Interface contacts:
Residue R193 in chain A is in contact with residue E50 in chain B (closest heavy-atom distance 3.3 Å).
Residue F26 in chain A is in contact with residue G118 in chain B (closest heavy-atom distance 3.4 Å).
Residue H69 in chain A interacts with residue L167 in chain B (closest heavy-atom distance 3.2 Å).
Residue N82 in chain A is in contact with residue D117 in chain B (closest heavy-atom distance 3.0 Å).
Residue Q91 in chain A contacts residue F110 in chain B (closest heavy-atom distance 3.3 Å).
Residue Q194 in chain A is in contact with residue Y51 in chain B (closest heavy-atom distance 3.1 Å).
Residue E197 in chain A contacts residue Q45 in chain B (closest heavy-atom distance 3.3 Å).
Residue K192 in chain A contacts residue Q45 in chain B (closest heavy-atom distance 3.1 Å).
Residue H86 in chain A interacts with residue H121 in chain B (closest heavy-atom distance 2.8 Å).
Residue D195 in chain A interacts with residue Y51 in chain B (closest heavy-atom distance 2.5 Å).
Residue K144 in chain A contacts residue D149 in chain B (closest heavy-atom distance 2.6 Å).
Residue Y81 in chain A interacts with residue L43 in chain B (closest heavy-atom distance 3.4 Å).
Residue K144 in chain A interacts with residue R153 in chain B (closest heavy-atom distance 3.4 Å).
Residue R204 in chain A contacts residue E77 in chain B (closest heavy-atom distance 3.0 Å).
Residue E185 in chain A is in contact with residue K177 in chain B (closest heavy-atom distance 3.3 Å).
Residue R204 in chain A is in contact with residue M78 in chain B (closest heavy-atom distance 3.1 Å).
Residue Y81 in chain A interacts with residue I39 in chain B (closest heavy-atom distance 3.2 Å).
Residue N76 in chain A interacts with residue F158 in chain B (closest heavy-atom distance 3.3 Å).
Residue D195 in chain A contacts residue N73 in chain B (closest heavy-atom distance 3.4 Å).
Residue R204 in chain A contacts residue E35 in chain B (closest heavy-atom distance 2.8 Å).
Residue G80 in chain A contacts residue Q40 in chain B (closest heavy-atom distance 3.4 Å).
Residue R143 in chain A contacts residue C108 in chain B (closest heavy-atom distance 3.4 Å).
Residue A85 in chain A is in contact with residue Y120 in chain B (closest heavy-atom distance 2.9 Å).
Residue R204 in chain A contacts residue F79 in chain B (closest heavy-atom distance 3.3 Å).
Residue V147 in chain A contacts residue D123 in chain B (closest heavy-atom distance 3.2 Å).
Residue V200 in chain A interacts with residue M78 in chain B (closest heavy-atom distance 3.4 Å).
Residue F26 in chain A contacts residue D117 in chain B (closest heavy-atom distance 2.9 Å).
Residue C25 in chain A interacts with residue D117 in chain B (closest heavy-atom distance 3.4 Å).
Residue N73 in chain A contacts residue N164 in chain B (closest heavy-atom distance 3.3 Å).
Residue V147 in chain A contacts residue V124 in chain B (closest heavy-atom distance 3.4 Å).
Residue W84 in chain A interacts with residue H121 in chain B (closest heavy-atom distance 3.4 Å).
Residue A203 in chain A is in contact with residue E35 in chain B (closest heavy-atom distance 3.4 Å).
Residue H86 in chain A is in contact with residue S157 in chain B (closest heavy-atom distance 3.4 Å).
Residue V186 in chain A interacts with residue S174 in chain B (closest heavy-atom distance 2.6 Å).
Residue H69 in chain A interacts with residue N164 in chain B (closest heavy-atom distance 3.1 Å).
Residue E185 in chain A is in contact with residue R173 in chain B (closest heavy-atom distance 3.2 Å).
Residue F26 in chain A interacts with residue S119 in chain B (closest heavy-atom distance 3.4 Å).
Residue I72 in chain A interacts with residue S157 in chain B (closest heavy-atom distance 3.3 Å).
Residue L184 in chain A interacts with residue D170 in chain B (closest heavy-atom distance 3.1 Å).
Residue H69 in chain A interacts with residue D168 in chain B (closest heavy-atom distance 3.4 Å).
Residue N76 in chain A interacts with residue S157 in chain B (closest heavy-atom distance 2.9 Å).
Residue Y81 in chain A is in contact with residue Y31 in chain B (closest heavy-atom distance 3.2 Å).
Residue L24 in chain A interacts with residue Q30 in chain B (closest heavy-atom distance 3.2 Å).
Residue V186 in chain A is in contact with residue R46 in chain B (closest heavy-atom distance 3.4 Å).
Residue K135 in chain A contacts residue D97 in chain B (closest heavy-atom distance 2.8 Å).
Residue N73 in chain A is in contact with residue N160 in chain B (closest heavy-atom distance 3.0 Å).
Residue H86 in chain A contacts residue E122 in chain B (closest heavy-atom distance 3.0 Å).
Residue K192 in chain A is in contact with residue R46 in chain B (closest heavy-atom distance 3.0 Å).
Residue L184 in chain A is in contact with residue R173 in chain B (closest heavy-atom distance 2.8 Å).
Residue C25 in chain A interacts with residue G27 in chain B (closest heavy-atom distance 3.4 Å).
Residue P183 in chain A is in contact with residue D170 in chain B (closest heavy-atom distance 3.4 Å).
Residue K192 in chain A is in contact with residue Y51 in chain B (closest heavy-atom distance 3.4 Å).
Residue I88 in chain A interacts with residue E122 in chain B (closest heavy-atom distance 2.9 Å).
Residue E77 in chain A contacts residue R44 in chain B (closest heavy-atom distance 2.4 Å).
Residue K192 in chain A is in contact with residue G48 in chain B (closest heavy-atom distance 2.6 Å).
Residue P183 in chain A interacts with residue R173 in chain B (closest heavy-atom distance 3.3 Å).
Residue H86 in chain A contacts residue Y120 in chain B (closest heavy-atom distance 3.1 Å).
Residue N76 in chain A is in contact with residue Q40 in chain B (closest heavy-atom distance 2.9 Å).
Residue R143 in chain A is in contact with residue D94 in chain B (closest heavy-atom distance 2.6 Å).
Residue S134 in chain A is in contact with residue E130 in chain B (closest heavy-atom distance 3.0 Å).

Sequence of chain B:
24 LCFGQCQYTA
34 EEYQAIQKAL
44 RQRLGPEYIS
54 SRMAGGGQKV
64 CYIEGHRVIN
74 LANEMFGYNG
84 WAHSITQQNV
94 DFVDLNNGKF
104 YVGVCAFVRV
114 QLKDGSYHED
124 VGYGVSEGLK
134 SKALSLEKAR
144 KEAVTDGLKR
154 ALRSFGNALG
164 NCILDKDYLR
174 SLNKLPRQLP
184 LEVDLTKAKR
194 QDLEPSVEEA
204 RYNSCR

Sequence of chain A:
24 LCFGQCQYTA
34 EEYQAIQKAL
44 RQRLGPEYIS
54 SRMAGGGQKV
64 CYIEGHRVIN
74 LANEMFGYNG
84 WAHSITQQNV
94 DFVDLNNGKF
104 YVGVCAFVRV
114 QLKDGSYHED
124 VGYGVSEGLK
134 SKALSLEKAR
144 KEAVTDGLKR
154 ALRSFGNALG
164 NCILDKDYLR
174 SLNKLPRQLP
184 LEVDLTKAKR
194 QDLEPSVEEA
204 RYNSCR

These two protein chains interact to form a complex.